Sequence of protein 2:
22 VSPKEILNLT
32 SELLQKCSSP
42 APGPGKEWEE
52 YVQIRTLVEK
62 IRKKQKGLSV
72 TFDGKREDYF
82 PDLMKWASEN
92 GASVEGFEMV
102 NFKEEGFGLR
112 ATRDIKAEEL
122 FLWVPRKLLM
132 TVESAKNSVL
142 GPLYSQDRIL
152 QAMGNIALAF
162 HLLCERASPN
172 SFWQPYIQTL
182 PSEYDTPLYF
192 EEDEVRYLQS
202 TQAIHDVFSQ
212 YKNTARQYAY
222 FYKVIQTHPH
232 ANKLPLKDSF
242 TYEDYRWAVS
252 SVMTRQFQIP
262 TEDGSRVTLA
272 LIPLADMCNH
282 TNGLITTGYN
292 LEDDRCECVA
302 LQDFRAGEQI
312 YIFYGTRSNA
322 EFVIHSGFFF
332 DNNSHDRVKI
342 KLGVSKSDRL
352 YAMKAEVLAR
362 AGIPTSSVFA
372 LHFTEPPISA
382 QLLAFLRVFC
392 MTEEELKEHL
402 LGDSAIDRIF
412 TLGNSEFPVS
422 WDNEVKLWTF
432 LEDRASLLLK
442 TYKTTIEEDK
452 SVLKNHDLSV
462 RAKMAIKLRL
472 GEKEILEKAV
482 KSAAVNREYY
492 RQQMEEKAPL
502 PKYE

Sequence of protein 1:
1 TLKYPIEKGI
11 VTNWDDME

The following describes two proteins that form a bound complex.

Residue-level contacts at the interface:
Residue C297 in protein 2 is in contact with residue I6 in protein 1 (closest heavy-atom distance 3.7 Å).
Residue C279 in protein 2 is in contact with residue K8 in protein 1 (closest heavy-atom distance 3.7 Å).
Residue R217 in protein 2 interacts with residue D16 in protein 1 (closest heavy-atom distance 2.7 Å).
Residue N214 in protein 2 contacts residue D15 in protein 1 (closest heavy-atom distance 3.4 Å).
Residue V250 in protein 2 interacts with residue W14 in protein 1 (closest heavy-atom distance 3.7 Å).
Residue T288 in protein 2 is in contact with residue P5 in protein 1 (closest heavy-atom distance 3.7 Å).
Residue Q259 in protein 2 is in contact with residue E7 in protein 1 (closest heavy-atom distance 4.2 Å).
Residue R318 in protein 2 contacts residue K8 in protein 1 (closest heavy-atom distance 2.6 Å).
Residue I286 in protein 2 contacts residue I6 in protein 1 (closest heavy-atom distance 3.6 Å).
Residue G289 in protein 2 interacts with residue P5 in protein 1 (closest heavy-atom distance 4.1 Å).
Residue T287 in protein 2 is in contact with residue L2 in protein 1 (closest heavy-atom distance 3.8 Å).
Residue N156 in protein 2 interacts with residue N13 in protein 1 (closest heavy-atom distance 2.9 Å).
Residue M154 in protein 2 interacts with residue D16 in protein 1 (closest heavy-atom distance 3.9 Å).
Residue Q218 in protein 2 contacts residue W14 in protein 1 (closest heavy-atom distance 2.7 Å).
Residue Q218 in protein 2 contacts residue D16 in protein 1 (closest heavy-atom distance 3.2 Å).
Residue R318 in protein 2 is in contact with residue E7 in protein 1 (closest heavy-atom distance 2.9 Å).
Residue M154 in protein 2 contacts residue D15 in protein 1 (closest heavy-atom distance 4.1 Å).
Residue H326 in protein 2 contacts residue V11 in protein 1 (closest heavy-atom distance 3.8 Å).
Residue T288 in protein 2 contacts residue L2 in protein 1 (closest heavy-atom distance 3.9 Å).
Residue Q257 in protein 2 interacts with residue E7 in protein 1 (closest heavy-atom distance 3.7 Å).
Residue V253 in protein 2 interacts with residue W14 in protein 1 (closest heavy-atom distance 3.9 Å).
Residue F258 in protein 2 interacts with residue I6 in protein 1 (closest heavy-atom distance 3.7 Å).
Residue D277 in protein 2 interacts with residue K8 in protein 1 (closest heavy-atom distance 3.1 Å).
Residue R318 in protein 2 is in contact with residue V11 in protein 1 (closest heavy-atom distance 3.7 Å).
Residue Y315 in protein 2 is in contact with residue E7 in protein 1 (closest heavy-atom distance 3.2 Å).
Residue Q257 in protein 2 contacts residue G9 in protein 1 (closest heavy-atom distance 2.7 Å).
Residue N156 in protein 2 is in contact with residue T12 in protein 1 (closest heavy-atom distance 3.0 Å).
Residue M254 in protein 2 contacts residue W14 in protein 1 (closest heavy-atom distance 4.0 Å).
Residue I260 in protein 2 is in contact with residue I6 in protein 1 (closest heavy-atom distance 3.9 Å).
Residue E293 in protein 2 contacts residue K3 in protein 1 (closest heavy-atom distance 3.8 Å).
Residue F258 in protein 2 is in contact with residue K8 in protein 1 (closest heavy-atom distance 3.4 Å).
Residue Y315 in protein 2 is in contact with residue K8 in protein 1 (closest heavy-atom distance 3.3 Å).
Residue R256 in protein 2 interacts with residue K8 in protein 1 (closest heavy-atom distance 3.8 Å).
Residue G289 in protein 2 is in contact with residue I6 in protein 1 (closest heavy-atom distance 4.2 Å).
Residue Y290 in protein 2 interacts with residue Y4 in protein 1 (closest heavy-atom distance 2.9 Å).
Residue I273 in protein 2 interacts with residue I6 in protein 1 (closest heavy-atom distance 3.9 Å).
Residue F258 in protein 2 contacts residue E7 in protein 1 (closest heavy-atom distance 3.7 Å).
Residue N156 in protein 2 is in contact with residue W14 in protein 1 (closest heavy-atom distance 3.6 Å).
Residue M154 in protein 2 interacts with residue N13 in protein 1 (closest heavy-atom distance 3.7 Å).
Residue E322 in protein 2 is in contact with residue V11 in protein 1 (closest heavy-atom distance 4.2 Å).
Residue R217 in protein 2 interacts with residue D15 in protein 1 (closest heavy-atom distance 3.6 Å).
Residue Q257 in protein 2 interacts with residue I10 in protein 1 (closest heavy-atom distance 3.6 Å).
Residue Q257 in protein 2 is in contact with residue T12 in protein 1 (closest heavy-atom distance 3.1 Å).
Residue T288 in protein 2 interacts with residue I6 in protein 1 (closest heavy-atom distance 3.0 Å).
Residue G289 in protein 2 interacts with residue L2 in protein 1 (closest heavy-atom distance 3.7 Å).
Residue I157 in protein 2 contacts residue W14 in protein 1 (closest heavy-atom distance 3.7 Å).
Residue I286 in protein 2 is in contact with residue P5 in protein 1 (closest heavy-atom distance 3.9 Å).
Residue L292 in protein 2 contacts residue Y4 in protein 1 (closest heavy-atom distance 4.1 Å).
Residue M254 in protein 2 interacts with residue G9 in protein 1 (closest heavy-atom distance 4.0 Å).
Residue R318 in protein 2 is in contact with residue G9 in protein 1 (closest heavy-atom distance 2.8 Å).
Residue Q257 in protein 2 interacts with residue K8 in protein 1 (closest heavy-atom distance 3.8 Å).
Residue T255 in protein 2 is in contact with residue K8 in protein 1 (closest heavy-atom distance 3.3 Å).
Residue Q259 in protein 2 interacts with residue I6 in protein 1 (closest heavy-atom distance 3.3 Å).
Residue R318 in protein 2 is in contact with residue I10 in protein 1 (closest heavy-atom distance 3.8 Å).
Residue Q259 in protein 2 contacts residue I10 in protein 1 (closest heavy-atom distance 3.3 Å).
Residue N214 in protein 2 interacts with residue W14 in protein 1 (closest heavy-atom distance 3.9 Å).
Residue G289 in protein 2 interacts with residue Y4 in protein 1 (closest heavy-atom distance 3.2 Å).
Residue L270 in protein 2 contacts residue T12 in protein 1 (closest heavy-atom distance 4.1 Å).
Residue Y290 in protein 2 is in contact with residue I6 in protein 1 (closest heavy-atom distance 4.2 Å).
Residue R217 in protein 2 is in contact with residue M17 in protein 1 (closest heavy-atom distance 3.7 Å).